This data describes a binding interaction between two proteins.

Sequence of protein 2:
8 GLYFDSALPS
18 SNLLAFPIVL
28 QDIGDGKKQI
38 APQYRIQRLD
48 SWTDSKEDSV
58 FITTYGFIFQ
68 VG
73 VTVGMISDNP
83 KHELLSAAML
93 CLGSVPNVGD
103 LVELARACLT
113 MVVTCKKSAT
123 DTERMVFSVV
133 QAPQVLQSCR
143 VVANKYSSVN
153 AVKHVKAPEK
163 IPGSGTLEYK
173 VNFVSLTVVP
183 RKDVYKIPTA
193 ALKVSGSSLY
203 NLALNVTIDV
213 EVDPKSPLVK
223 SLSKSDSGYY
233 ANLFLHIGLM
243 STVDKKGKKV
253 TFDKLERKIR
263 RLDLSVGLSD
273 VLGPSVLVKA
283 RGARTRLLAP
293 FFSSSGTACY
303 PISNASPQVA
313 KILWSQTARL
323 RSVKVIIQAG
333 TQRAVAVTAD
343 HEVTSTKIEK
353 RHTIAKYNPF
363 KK

Residue-level contacts at the interface:
Residue S120 in protein 2 contacts residue Q330 in protein 1 (closest heavy-atom distance 2.7 Å).
Residue Q330 in protein 2 is in contact with residue S120 in protein 1 (closest heavy-atom distance 2.5 Å).
Residue Q330 in protein 2 is in contact with residue K119 in protein 1 (closest heavy-atom distance 3.1 Å).
Residue D123 in protein 2 is in contact with residue T191 in protein 1 (closest heavy-atom distance 2.9 Å).
Residue N306 in protein 2 contacts residue T124 in protein 1 (closest heavy-atom distance 2.9 Å).
Residue Q28 in protein 2 is in contact with residue K222 in protein 1 (closest heavy-atom distance 2.3 Å).
Residue K222 in protein 2 interacts with residue P219 in protein 1 (closest heavy-atom distance 3.4 Å).
Residue V128 in protein 2 is in contact with residue Q334 in protein 1 (closest heavy-atom distance 3.4 Å).
Residue Y148 in protein 2 contacts residue R335 in protein 1 (closest heavy-atom distance 3.5 Å).
Residue S150 in protein 2 interacts with residue Q334 in protein 1 (closest heavy-atom distance 2.6 Å).
Residue A307 in protein 2 contacts residue E125 in protein 1 (closest heavy-atom distance 3.1 Å).
Residue I163 in protein 2 interacts with residue N234 in protein 1 (closest heavy-atom distance 3.1 Å).
Residue L224 in protein 2 interacts with residue K162 in protein 1 (closest heavy-atom distance 3.4 Å).
Residue K162 in protein 2 is in contact with residue L224 in protein 1 (closest heavy-atom distance 3.1 Å).
Residue K222 in protein 2 is in contact with residue P24 in protein 1 (closest heavy-atom distance 3.2 Å).
Residue R335 in protein 2 contacts residue N146 in protein 1 (closest heavy-atom distance 3.0 Å).
Residue K162 in protein 2 is in contact with residue S223 in protein 1 (closest heavy-atom distance 3.5 Å).
Residue S120 in protein 2 interacts with residue Q334 in protein 1 (closest heavy-atom distance 3.1 Å).
Residue K222 in protein 2 interacts with residue V26 in protein 1 (closest heavy-atom distance 3.5 Å).
Residue A338 in protein 2 is in contact with residue S130 in protein 1 (closest heavy-atom distance 2.7 Å).
Residue N234 in protein 2 contacts residue K119 in protein 1 (closest heavy-atom distance 3.5 Å).
Residue K313 in protein 2 contacts residue Q310 in protein 1 (closest heavy-atom distance 2.8 Å).
Residue K158 in protein 2 contacts residue Q310 in protein 1 (closest heavy-atom distance 3.1 Å).
Residue Q334 in protein 2 contacts residue S150 in protein 1 (closest heavy-atom distance 2.6 Å).
Residue L194 in protein 2 interacts with residue T122 in protein 1 (closest heavy-atom distance 3.1 Å).
Residue E125 in protein 2 contacts residue A307 in protein 1 (closest heavy-atom distance 3.1 Å).
Residue Q310 in protein 2 contacts residue K158 in protein 1 (closest heavy-atom distance 3.0 Å).
Residue T122 in protein 2 interacts with residue L194 in protein 1 (closest heavy-atom distance 3.0 Å).
Residue E161 in protein 2 contacts residue N234 in protein 1 (closest heavy-atom distance 2.8 Å).
Residue K118 in protein 2 contacts residue V337 in protein 1 (closest heavy-atom distance 2.8 Å).
Residue N234 in protein 2 interacts with residue I163 in protein 1 (closest heavy-atom distance 3.1 Å).
Residue S130 in protein 2 is in contact with residue A338 in protein 1 (closest heavy-atom distance 2.6 Å).
Residue V311 in protein 2 contacts residue E161 in protein 1 (closest heavy-atom distance 3.3 Å).
Residue E161 in protein 2 contacts residue Q310 in protein 1 (closest heavy-atom distance 3.2 Å).
Residue Q334 in protein 2 interacts with residue S120 in protein 1 (closest heavy-atom distance 3.2 Å).
Residue Q310 in protein 2 contacts residue V154 in protein 1 (closest heavy-atom distance 3.5 Å).
Residue E161 in protein 2 interacts with residue S223 in protein 1 (closest heavy-atom distance 3.0 Å).
Residue T122 in protein 2 interacts with residue H238 in protein 1 (closest heavy-atom distance 3.1 Å).
Residue A121 in protein 2 is in contact with residue F236 in protein 1 (closest heavy-atom distance 3.5 Å).
Residue Q310 in protein 2 is in contact with residue K313 in protein 1 (closest heavy-atom distance 2.5 Å).
Residue Q310 in protein 2 interacts with residue E161 in protein 1 (closest heavy-atom distance 3.2 Å).
Residue A121 in protein 2 is in contact with residue H238 in protein 1 (closest heavy-atom distance 3.4 Å).
Residue A121 in protein 2 contacts residue N203 in protein 1 (closest heavy-atom distance 3.3 Å).
Residue E125 in protein 2 is in contact with residue L235 in protein 1 (closest heavy-atom distance 3.4 Å).
Residue D342 in protein 2 contacts residue K118 in protein 1 (closest heavy-atom distance 3.0 Å).
Residue K118 in protein 2 contacts residue D342 in protein 1 (closest heavy-atom distance 2.6 Å).
Residue N203 in protein 2 interacts with residue A121 in protein 1 (closest heavy-atom distance 3.0 Å).
Residue T340 in protein 2 contacts residue K118 in protein 1 (closest heavy-atom distance 2.7 Å).
Residue T124 in protein 2 interacts with residue N306 in protein 1 (closest heavy-atom distance 2.5 Å).
Residue A307 in protein 2 interacts with residue T124 in protein 1 (closest heavy-atom distance 2.9 Å).
Residue L235 in protein 2 contacts residue E125 in protein 1 (closest heavy-atom distance 3.4 Å).
Residue G165 in protein 2 is in contact with residue N207 in protein 1 (closest heavy-atom distance 3.5 Å).
Residue F236 in protein 2 contacts residue E125 in protein 1 (closest heavy-atom distance 2.8 Å).
Residue V337 in protein 2 contacts residue K118 in protein 1 (closest heavy-atom distance 2.8 Å).
Residue H238 in protein 2 contacts residue T122 in protein 1 (closest heavy-atom distance 3.0 Å).
Residue S223 in protein 2 is in contact with residue E161 in protein 1 (closest heavy-atom distance 2.7 Å).
Residue K118 in protein 2 contacts residue T340 in protein 1 (closest heavy-atom distance 2.9 Å).
Residue E125 in protein 2 is in contact with residue F236 in protein 1 (closest heavy-atom distance 2.8 Å).
Residue N234 in protein 2 is in contact with residue E161 in protein 1 (closest heavy-atom distance 2.8 Å).
Residue K119 in protein 2 interacts with residue Q330 in protein 1 (closest heavy-atom distance 3.2 Å).

Sequence of protein 1:
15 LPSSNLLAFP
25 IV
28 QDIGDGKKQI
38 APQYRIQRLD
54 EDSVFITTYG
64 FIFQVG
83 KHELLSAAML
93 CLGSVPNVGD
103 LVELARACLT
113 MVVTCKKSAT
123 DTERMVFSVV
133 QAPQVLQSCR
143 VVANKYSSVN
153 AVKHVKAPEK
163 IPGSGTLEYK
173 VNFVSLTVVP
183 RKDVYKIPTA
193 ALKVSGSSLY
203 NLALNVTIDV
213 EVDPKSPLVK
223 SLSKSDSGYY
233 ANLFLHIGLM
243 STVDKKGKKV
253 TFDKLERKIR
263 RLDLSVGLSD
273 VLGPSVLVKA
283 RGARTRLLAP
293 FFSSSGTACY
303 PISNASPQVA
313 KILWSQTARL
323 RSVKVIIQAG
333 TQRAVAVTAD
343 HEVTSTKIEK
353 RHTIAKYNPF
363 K